Sequence of chain A:
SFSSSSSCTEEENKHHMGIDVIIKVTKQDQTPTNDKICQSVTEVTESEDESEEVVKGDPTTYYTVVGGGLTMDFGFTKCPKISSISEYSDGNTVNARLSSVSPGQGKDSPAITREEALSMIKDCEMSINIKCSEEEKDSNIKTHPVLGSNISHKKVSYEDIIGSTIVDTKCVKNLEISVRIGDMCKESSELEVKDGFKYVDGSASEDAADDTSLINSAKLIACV

This data describes a binding interaction between two proteins.

Residue-level contacts at the interface:
Residue I171 in chain B interacts with residue K65 in chain A (closest heavy-atom distance 2.8 Å).
Residue K65 in chain B contacts residue G172 in chain A (closest heavy-atom distance 3.6 Å).
Residue K65 in chain B is in contact with residue Y167 in chain A (closest heavy-atom distance 4.5 Å).
Residue D169 in chain B contacts residue K65 in chain A (closest heavy-atom distance 3.5 Å).
Residue F206 in chain B interacts with residue V64 in chain A (closest heavy-atom distance 4.0 Å).
Residue S60 in chain B interacts with residue V176 in chain A (closest heavy-atom distance 3.7 Å).
Residue G66 in chain B interacts with residue S173 in chain A (closest heavy-atom distance 4.6 Å).
Residue E61 in chain B is in contact with residue V176 in chain A (closest heavy-atom distance 3.6 Å).
Residue S60 in chain B interacts with residue D177 in chain A (closest heavy-atom distance 2.7 Å).
Residue K65 in chain B interacts with residue F206 in chain A (closest heavy-atom distance 4.3 Å).
Residue E62 in chain B is in contact with residue I175 in chain A (closest heavy-atom distance 3.4 Å).
Residue Y208 in chain B is in contact with residue E62 in chain A (closest heavy-atom distance 4.3 Å).
Residue K65 in chain B is in contact with residue S173 in chain A (closest heavy-atom distance 3.5 Å).
Residue S60 in chain B interacts with residue T178 in chain A (closest heavy-atom distance 2.9 Å).
Residue T178 in chain B interacts with residue E62 in chain A (closest heavy-atom distance 3.9 Å).
Residue V64 in chain B is in contact with residue A213 in chain A (closest heavy-atom distance 4.0 Å).
Residue K65 in chain B is in contact with residue I171 in chain A (closest heavy-atom distance 3.1 Å).
Residue Y208 in chain B contacts residue V64 in chain A (closest heavy-atom distance 3.8 Å).
Residue T174 in chain B contacts residue V63 in chain A (closest heavy-atom distance 3.6 Å).
Residue V176 in chain B is in contact with residue S60 in chain A (closest heavy-atom distance 3.7 Å).
Residue E61 in chain B is in contact with residue I175 in chain A (closest heavy-atom distance 3.7 Å).
Residue K179 in chain B contacts residue S60 in chain A (closest heavy-atom distance 4.4 Å).
Residue T178 in chain B is in contact with residue S60 in chain A (closest heavy-atom distance 2.8 Å).
Residue V64 in chain B interacts with residue I175 in chain A (closest heavy-atom distance 4.5 Å).
Residue K65 in chain B interacts with residue D204 in chain A (closest heavy-atom distance 3.5 Å).
Residue E62 in chain B interacts with residue T174 in chain A (closest heavy-atom distance 4.0 Å).
Residue S173 in chain B is in contact with residue K65 in chain A (closest heavy-atom distance 3.5 Å).
Residue T174 in chain B is in contact with residue V64 in chain A (closest heavy-atom distance 2.7 Å).
Residue V64 in chain B contacts residue Y208 in chain A (closest heavy-atom distance 3.8 Å).
Residue K65 in chain B is in contact with residue E215 in chain A (closest heavy-atom distance 3.5 Å).
Residue E62 in chain B is in contact with residue Y208 in chain A (closest heavy-atom distance 4.3 Å).
Residue V176 in chain B contacts residue E61 in chain A (closest heavy-atom distance 3.6 Å).
Residue I175 in chain B is in contact with residue E61 in chain A (closest heavy-atom distance 3.6 Å).
Residue V176 in chain B contacts residue V64 in chain A (closest heavy-atom distance 4.0 Å).
Residue I175 in chain B is in contact with residue V64 in chain A (closest heavy-atom distance 4.5 Å).
Residue K65 in chain B is in contact with residue T174 in chain A (closest heavy-atom distance 2.9 Å).
Residue E215 in chain B is in contact with residue K65 in chain A (closest heavy-atom distance 3.5 Å).
Residue E62 in chain B is in contact with residue T178 in chain A (closest heavy-atom distance 3.9 Å).
Residue T174 in chain B interacts with residue E62 in chain A (closest heavy-atom distance 4.1 Å).
Residue I175 in chain B interacts with residue V63 in chain A (closest heavy-atom distance 3.9 Å).
Residue V64 in chain B is in contact with residue V176 in chain A (closest heavy-atom distance 3.9 Å).
Residue S60 in chain B interacts with residue K179 in chain A (closest heavy-atom distance 3.0 Å).
Residue I175 in chain B contacts residue E55 in chain A (closest heavy-atom distance 3.5 Å).
Residue D204 in chain B interacts with residue K65 in chain A (closest heavy-atom distance 3.5 Å).
Residue V63 in chain B contacts residue T174 in chain A (closest heavy-atom distance 3.6 Å).
Residue D177 in chain B contacts residue S60 in chain A (closest heavy-atom distance 3.4 Å).
Residue K65 in chain B contacts residue D169 in chain A (closest heavy-atom distance 3.9 Å).
Residue V176 in chain B interacts with residue E62 in chain A (closest heavy-atom distance 2.9 Å).
Residue V63 in chain B is in contact with residue I175 in chain A (closest heavy-atom distance 4.0 Å).
Residue G172 in chain B is in contact with residue K65 in chain A (closest heavy-atom distance 3.7 Å).
Residue E62 in chain B interacts with residue V176 in chain A (closest heavy-atom distance 2.9 Å).
Residue Y167 in chain B contacts residue K65 in chain A (closest heavy-atom distance 4.5 Å).
Residue T174 in chain B interacts with residue K65 in chain A (closest heavy-atom distance 3.0 Å).
Residue A213 in chain B is in contact with residue V64 in chain A (closest heavy-atom distance 3.9 Å).
Residue E59 in chain B interacts with residue T178 in chain A (closest heavy-atom distance 4.6 Å).
Residue T178 in chain B interacts with residue E59 in chain A (closest heavy-atom distance 4.4 Å).
Residue I175 in chain B is in contact with residue E62 in chain A (closest heavy-atom distance 3.4 Å).
Residue E55 in chain B is in contact with residue I175 in chain A (closest heavy-atom distance 3.5 Å).
Residue V64 in chain B contacts residue T174 in chain A (closest heavy-atom distance 2.7 Å).
Residue V64 in chain B contacts residue F206 in chain A (closest heavy-atom distance 4.1 Å).

Sequence of chain B:
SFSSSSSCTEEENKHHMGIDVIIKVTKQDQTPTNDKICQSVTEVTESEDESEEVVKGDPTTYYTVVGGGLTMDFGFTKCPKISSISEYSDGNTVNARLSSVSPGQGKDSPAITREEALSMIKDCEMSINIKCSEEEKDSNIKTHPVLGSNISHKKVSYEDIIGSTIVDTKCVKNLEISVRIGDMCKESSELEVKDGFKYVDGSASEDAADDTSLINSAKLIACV